The following describes two proteins that form a bound complex.

Sequence of chain A:
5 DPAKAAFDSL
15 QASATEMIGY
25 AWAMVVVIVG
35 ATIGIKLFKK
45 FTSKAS

Sequence of chain B:
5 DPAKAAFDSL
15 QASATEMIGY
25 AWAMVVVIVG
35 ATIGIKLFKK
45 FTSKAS

Residue-level contacts at the interface:
Residue T46 in chain B is in contact with residue F11 in chain A (closest heavy-atom distance 3.6 Å).
Residue F45 in chain B contacts residue F11 in chain A (closest heavy-atom distance 4.4 Å).
Residue F42 in chain B interacts with residue L14 in chain A (closest heavy-atom distance 4.4 Å).
Residue F42 in chain B is in contact with residue A10 in chain A (closest heavy-atom distance 3.7 Å).
Residue F42 in chain B interacts with residue F11 in chain A (closest heavy-atom distance 3.8 Å).
Residue T46 in chain B interacts with residue L14 in chain A (closest heavy-atom distance 3.7 Å).
Residue F42 in chain B interacts with residue A7 in chain A (closest heavy-atom distance 4.5 Å).